Sequence of chain B:
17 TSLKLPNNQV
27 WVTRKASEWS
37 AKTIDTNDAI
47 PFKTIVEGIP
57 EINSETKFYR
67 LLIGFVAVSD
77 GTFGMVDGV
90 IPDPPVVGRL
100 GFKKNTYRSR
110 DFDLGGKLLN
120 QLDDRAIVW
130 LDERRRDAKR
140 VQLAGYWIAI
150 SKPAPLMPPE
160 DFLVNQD

Interface contacts:
Residue V163 in chain B is in contact with residue S108 in chain A (closest heavy-atom distance 2.7 Å).
Residue G70 in chain B interacts with residue F161 in chain A (closest heavy-atom distance 3.6 Å).
Residue W146 in chain B interacts with residue P157 in chain A (closest heavy-atom distance 3.7 Å).
Residue W146 in chain B interacts with residue P158 in chain A (closest heavy-atom distance 4.0 Å).
Residue W146 in chain B interacts with residue F161 in chain A (closest heavy-atom distance 3.6 Å).
Residue L19 in chain B contacts residue P157 in chain A (closest heavy-atom distance 3.5 Å).
Residue W27 in chain B contacts residue L155 in chain A (closest heavy-atom distance 3.3 Å).
Residue A143 in chain B interacts with residue F161 in chain A (closest heavy-atom distance 3.9 Å).
Residue R107 in chain B contacts residue Q165 in chain A (closest heavy-atom distance 3.4 Å).
Residue S108 in chain B interacts with residue Q165 in chain A (closest heavy-atom distance 3.2 Å).
Residue S108 in chain B contacts residue V163 in chain A (closest heavy-atom distance 2.6 Å).
Residue D166 in chain B contacts residue R109 in chain A (closest heavy-atom distance 2.9 Å).
Residue D110 in chain B contacts residue Q165 in chain A (closest heavy-atom distance 3.8 Å).
Residue Q165 in chain B contacts residue S108 in chain A (closest heavy-atom distance 3.2 Å).
Residue I69 in chain B interacts with residue F161 in chain A (closest heavy-atom distance 3.5 Å).
Residue F161 in chain B interacts with residue W146 in chain A (closest heavy-atom distance 3.6 Å).
Residue N164 in chain B interacts with residue S108 in chain A (closest heavy-atom distance 3.1 Å).
Residue L162 in chain B contacts residue S108 in chain A (closest heavy-atom distance 3.4 Å).
Residue W27 in chain B contacts residue M156 in chain A (closest heavy-atom distance 3.9 Å).
Residue Y106 in chain B interacts with residue V163 in chain A (closest heavy-atom distance 3.6 Å).
Residue F161 in chain B interacts with residue L68 in chain A (closest heavy-atom distance 3.7 Å).
Residue F161 in chain B contacts residue A143 in chain A (closest heavy-atom distance 3.9 Å).
Residue Q165 in chain B is in contact with residue R107 in chain A (closest heavy-atom distance 3.5 Å).
Residue S108 in chain B interacts with residue N164 in chain A (closest heavy-atom distance 3.0 Å).
Residue W146 in chain B interacts with residue M156 in chain A (closest heavy-atom distance 3.5 Å).
Residue L99 in chain B contacts residue D166 in chain A (closest heavy-atom distance 3.4 Å).
Residue S108 in chain B is in contact with residue L162 in chain A (closest heavy-atom distance 3.4 Å).
Residue L68 in chain B is in contact with residue F161 in chain A (closest heavy-atom distance 3.7 Å).
Residue P158 in chain B is in contact with residue L19 in chain A (closest heavy-atom distance 3.5 Å).
Residue P157 in chain B interacts with residue W27 in chain A (closest heavy-atom distance 3.5 Å).
Residue M156 in chain B contacts residue W27 in chain A (closest heavy-atom distance 4.0 Å).
Residue M156 in chain B contacts residue L19 in chain A (closest heavy-atom distance 3.6 Å).
Residue M156 in chain B contacts residue W146 in chain A (closest heavy-atom distance 3.5 Å).
Residue W27 in chain B is in contact with residue P157 in chain A (closest heavy-atom distance 3.5 Å).
Residue D166 in chain B is in contact with residue R107 in chain A (closest heavy-atom distance 3.4 Å).
Residue F161 in chain B contacts residue I69 in chain A (closest heavy-atom distance 3.5 Å).
Residue F161 in chain B contacts residue S108 in chain A (closest heavy-atom distance 3.5 Å).
Residue L19 in chain B contacts residue M156 in chain A (closest heavy-atom distance 3.5 Å).
Residue L19 in chain B interacts with residue P158 in chain A (closest heavy-atom distance 3.3 Å).
Residue F161 in chain B interacts with residue G70 in chain A (closest heavy-atom distance 3.6 Å).
Residue R109 in chain B contacts residue Q165 in chain A (closest heavy-atom distance 3.2 Å).
Residue F161 in chain B interacts with residue G144 in chain A (closest heavy-atom distance 3.5 Å).
Residue K20 in chain B contacts residue M156 in chain A (closest heavy-atom distance 3.7 Å).
Residue P157 in chain B interacts with residue W146 in chain A (closest heavy-atom distance 3.7 Å).
Residue R107 in chain B is in contact with residue N164 in chain A (closest heavy-atom distance 3.1 Å).
Residue R109 in chain B contacts residue D166 in chain A (closest heavy-atom distance 2.7 Å).
Residue R107 in chain B is in contact with residue D166 in chain A (closest heavy-atom distance 3.2 Å).
Residue M156 in chain B interacts with residue K20 in chain A (closest heavy-atom distance 3.9 Å).
Residue Y106 in chain B interacts with residue N164 in chain A (closest heavy-atom distance 2.8 Å).
Residue N164 in chain B interacts with residue Y106 in chain A (closest heavy-atom distance 2.8 Å).
Residue D166 in chain B contacts residue L99 in chain A (closest heavy-atom distance 3.4 Å).
Residue P157 in chain B interacts with residue L19 in chain A (closest heavy-atom distance 3.6 Å).
Residue Q165 in chain B is in contact with residue R109 in chain A (closest heavy-atom distance 3.1 Å).
Residue G144 in chain B is in contact with residue F161 in chain A (closest heavy-atom distance 3.5 Å).
Residue Y106 in chain B contacts residue F161 in chain A (closest heavy-atom distance 2.6 Å).
Residue V163 in chain B interacts with residue Y106 in chain A (closest heavy-atom distance 3.4 Å).
Residue N164 in chain B is in contact with residue R107 in chain A (closest heavy-atom distance 3.1 Å).
Residue F161 in chain B is in contact with residue Y106 in chain A (closest heavy-atom distance 2.6 Å).
Residue L155 in chain B contacts residue W27 in chain A (closest heavy-atom distance 3.4 Å).
Residue S108 in chain B contacts residue F161 in chain A (closest heavy-atom distance 3.5 Å).

Sequence of chain A:
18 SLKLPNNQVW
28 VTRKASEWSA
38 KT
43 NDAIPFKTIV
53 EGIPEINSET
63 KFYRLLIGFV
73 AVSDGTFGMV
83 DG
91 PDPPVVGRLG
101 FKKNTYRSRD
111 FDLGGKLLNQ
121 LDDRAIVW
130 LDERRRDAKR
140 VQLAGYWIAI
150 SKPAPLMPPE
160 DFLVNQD

This data describes a binding interaction between two proteins.